Sequence of the second protein:
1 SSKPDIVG

Residue-level contacts at the interface:
Residue I174 in the first protein is in contact with residue P4 in the second protein (closest heavy-atom distance 3.8 Å).
Residue H142 in the first protein contacts residue P4 in the second protein (closest heavy-atom distance 4.9 Å).
Residue N247 in the first protein interacts with residue S1 in the second protein (closest heavy-atom distance 4.6 Å).
Residue Y134 in the first protein is in contact with residue I6 in the second protein (closest heavy-atom distance 4.2 Å).
Residue L27 in the first protein is in contact with residue V7 in the second protein (closest heavy-atom distance 3.7 Å).
Residue D250 in the first protein is in contact with residue K3 in the second protein (closest heavy-atom distance 4.4 Å).
Residue D250 in the first protein interacts with residue S1 in the second protein (closest heavy-atom distance 2.9 Å).
Residue V178 in the first protein is in contact with residue S2 in the second protein (closest heavy-atom distance 3.9 Å).
Residue T141 in the first protein is in contact with residue K3 in the second protein (closest heavy-atom distance 4.4 Å).
Residue N135 in the first protein contacts residue V7 in the second protein (closest heavy-atom distance 3.3 Å).
Residue Y96 in the first protein is in contact with residue V7 in the second protein (closest heavy-atom distance 4.3 Å).
Residue L175 in the first protein is in contact with residue K3 in the second protein (closest heavy-atom distance 4.9 Å).
Residue M65 in the first protein contacts residue G8 in the second protein (closest heavy-atom distance 3.2 Å).
Residue L138 in the first protein is in contact with residue D5 in the second protein (closest heavy-atom distance 3.6 Å).
Residue N135 in the first protein is in contact with residue I6 in the second protein (closest heavy-atom distance 3.2 Å).
Residue L138 in the first protein interacts with residue K3 in the second protein (closest heavy-atom distance 4.9 Å).
Residue F160 in the first protein interacts with residue V7 in the second protein (closest heavy-atom distance 4.5 Å).
Residue I212 in the first protein is in contact with residue P4 in the second protein (closest heavy-atom distance 3.7 Å).
Residue R67 in the first protein contacts residue G8 in the second protein (closest heavy-atom distance 2.8 Å).
Residue N171 in the first protein contacts residue P4 in the second protein (closest heavy-atom distance 3.3 Å).
Residue I212 in the first protein interacts with residue S2 in the second protein (closest heavy-atom distance 3.3 Å).
Residue L27 in the first protein interacts with residue G8 in the second protein (closest heavy-atom distance 3.5 Å).
Residue L246 in the first protein interacts with residue K3 in the second protein (closest heavy-atom distance 5.0 Å).
Residue S215 in the first protein is in contact with residue S2 in the second protein (closest heavy-atom distance 3.6 Å).
Residue L138 in the first protein interacts with residue P4 in the second protein (closest heavy-atom distance 3.9 Å).
Residue R67 in the first protein is in contact with residue I6 in the second protein (closest heavy-atom distance 3.3 Å).
Residue Y134 in the first protein is in contact with residue D5 in the second protein (closest heavy-atom distance 3.1 Å).
Residue L175 in the first protein contacts residue P4 in the second protein (closest heavy-atom distance 4.0 Å).
Residue I212 in the first protein is in contact with residue K3 in the second protein (closest heavy-atom distance 3.9 Å).
Residue N247 in the first protein contacts residue K3 in the second protein (closest heavy-atom distance 2.9 Å).
Residue N247 in the first protein is in contact with residue S2 in the second protein (closest heavy-atom distance 3.5 Å).
Residue S219 in the first protein is in contact with residue S1 in the second protein (closest heavy-atom distance 4.0 Å).
Residue G131 in the first protein interacts with residue V7 in the second protein (closest heavy-atom distance 4.3 Å).
Residue R67 in the first protein interacts with residue D5 in the second protein (closest heavy-atom distance 2.8 Å).
Residue L100 in the first protein interacts with residue G8 in the second protein (closest heavy-atom distance 4.5 Å).
Residue L100 in the first protein contacts residue I6 in the second protein (closest heavy-atom distance 4.0 Å).
Residue T251 in the first protein is in contact with residue S2 in the second protein (closest heavy-atom distance 3.7 Å).
Residue E182 in the first protein is in contact with residue S1 in the second protein (closest heavy-atom distance 4.0 Å).
Residue R61 in the first protein contacts residue G8 in the second protein (closest heavy-atom distance 4.0 Å).
Residue I64 in the first protein interacts with residue I6 in the second protein (closest heavy-atom distance 4.8 Å).
Residue D250 in the first protein contacts residue S2 in the second protein (closest heavy-atom distance 4.8 Å).
Residue Y134 in the first protein interacts with residue V7 in the second protein (closest heavy-atom distance 3.5 Å).
Residue L138 in the first protein is in contact with residue I6 in the second protein (closest heavy-atom distance 3.8 Å).
Residue I174 in the first protein is in contact with residue S2 in the second protein (closest heavy-atom distance 4.6 Å).
Residue I64 in the first protein interacts with residue G8 in the second protein (closest heavy-atom distance 3.4 Å).
Residue W108 in the first protein is in contact with residue I6 in the second protein (closest heavy-atom distance 4.6 Å).
Residue L100 in the first protein interacts with residue V7 in the second protein (closest heavy-atom distance 4.2 Å).
Residue N168 in the first protein contacts residue V7 in the second protein (closest heavy-atom distance 3.4 Å).
Residue L104 in the first protein is in contact with residue I6 in the second protein (closest heavy-atom distance 4.0 Å).
Residue C103 in the first protein contacts residue I6 in the second protein (closest heavy-atom distance 4.5 Å).
Residue N216 in the first protein is in contact with residue S1 in the second protein (closest heavy-atom distance 3.1 Å).
Residue N216 in the first protein interacts with residue S2 in the second protein (closest heavy-atom distance 2.7 Å).
Residue E254 in the first protein is in contact with residue S1 in the second protein (closest heavy-atom distance 3.0 Å).
Residue Y134 in the first protein is in contact with residue P4 in the second protein (closest heavy-atom distance 3.7 Å).
Residue H142 in the first protein is in contact with residue K3 in the second protein (closest heavy-atom distance 3.4 Å).
Residue N247 in the first protein is in contact with residue P4 in the second protein (closest heavy-atom distance 4.9 Å).

These two protein chains interact to form a complex.

Sequence of the first protein:
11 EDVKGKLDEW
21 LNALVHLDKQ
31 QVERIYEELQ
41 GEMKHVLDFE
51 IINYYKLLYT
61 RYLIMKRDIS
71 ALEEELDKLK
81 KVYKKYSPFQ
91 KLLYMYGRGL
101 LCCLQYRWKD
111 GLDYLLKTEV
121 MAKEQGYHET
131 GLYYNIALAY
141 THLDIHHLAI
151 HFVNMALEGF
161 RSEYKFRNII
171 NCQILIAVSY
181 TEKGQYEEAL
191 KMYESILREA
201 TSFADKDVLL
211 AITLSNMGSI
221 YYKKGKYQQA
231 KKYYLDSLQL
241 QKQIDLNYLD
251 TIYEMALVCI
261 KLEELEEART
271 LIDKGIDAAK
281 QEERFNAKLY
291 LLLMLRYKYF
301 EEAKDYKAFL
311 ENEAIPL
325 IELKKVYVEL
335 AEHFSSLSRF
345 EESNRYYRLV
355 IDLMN